Interface contacts:
Residue H12 in chain B interacts with residue N8 in chain A (closest heavy-atom distance 3.3 Å).
Residue L11 in chain B contacts residue L11 in chain A (closest heavy-atom distance 3.9 Å).
Residue Y15 in chain B is in contact with residue L11 in chain A (closest heavy-atom distance 3.4 Å).
Residue H12 in chain B contacts residue Y4 in chain A (closest heavy-atom distance 4.5 Å).
Residue L11 in chain B contacts residue H12 in chain A (closest heavy-atom distance 4.8 Å).
Residue L11 in chain B interacts with residue Y15 in chain A (closest heavy-atom distance 3.4 Å).
Residue N8 in chain B contacts residue N8 in chain A (closest heavy-atom distance 4.8 Å).
Residue Y15 in chain B contacts residue K7 in chain A (closest heavy-atom distance 4.3 Å).
Residue K7 in chain B interacts with residue Y15 in chain A (closest heavy-atom distance 4.3 Å).
Residue N8 in chain B contacts residue H12 in chain A (closest heavy-atom distance 3.3 Å).
Residue H12 in chain B interacts with residue L11 in chain A (closest heavy-atom distance 4.8 Å).
Residue Y4 in chain B is in contact with residue H12 in chain A (closest heavy-atom distance 4.5 Å).

This data describes a binding interaction between two proteins.

Sequence of chain A:
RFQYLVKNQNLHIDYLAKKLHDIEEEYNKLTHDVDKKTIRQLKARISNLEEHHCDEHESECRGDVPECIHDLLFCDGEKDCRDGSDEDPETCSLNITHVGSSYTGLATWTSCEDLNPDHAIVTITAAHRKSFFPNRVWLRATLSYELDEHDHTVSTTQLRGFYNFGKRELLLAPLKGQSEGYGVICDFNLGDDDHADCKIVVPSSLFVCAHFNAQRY

Sequence of chain B:
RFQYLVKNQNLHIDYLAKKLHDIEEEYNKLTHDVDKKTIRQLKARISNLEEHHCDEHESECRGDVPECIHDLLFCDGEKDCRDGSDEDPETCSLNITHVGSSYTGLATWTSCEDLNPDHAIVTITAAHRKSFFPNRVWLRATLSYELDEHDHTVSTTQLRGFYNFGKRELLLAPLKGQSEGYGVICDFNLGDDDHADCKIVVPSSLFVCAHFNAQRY